Sequence of the first protein:
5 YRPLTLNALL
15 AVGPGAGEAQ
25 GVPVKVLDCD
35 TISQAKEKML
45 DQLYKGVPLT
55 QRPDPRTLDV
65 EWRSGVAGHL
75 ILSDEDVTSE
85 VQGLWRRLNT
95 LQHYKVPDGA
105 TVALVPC

The following describes two proteins that form a bound complex.

Sequence of the second protein:
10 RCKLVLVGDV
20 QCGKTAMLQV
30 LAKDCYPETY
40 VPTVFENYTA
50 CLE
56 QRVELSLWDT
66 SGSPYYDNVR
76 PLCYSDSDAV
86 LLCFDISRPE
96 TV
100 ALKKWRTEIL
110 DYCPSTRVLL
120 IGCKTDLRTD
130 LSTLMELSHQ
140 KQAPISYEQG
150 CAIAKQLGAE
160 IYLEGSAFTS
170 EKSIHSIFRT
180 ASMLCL

Contacts between the two chains:
Residue E45 in the second protein contacts residue G72 in the first protein (closest heavy-atom distance 3.2 Å).
Residue F44 in the second protein is in contact with residue L74 in the first protein (closest heavy-atom distance 3.8 Å).
Residue E45 in the second protein interacts with residue V70 in the first protein (closest heavy-atom distance 2.7 Å).
Residue L77 in the second protein contacts residue D80 in the first protein (closest heavy-atom distance 3.5 Å).
Residue Y71 in the second protein is in contact with residue K99 in the first protein (closest heavy-atom distance 3.7 Å).
Residue V43 in the second protein is in contact with residue W66 in the first protein (closest heavy-atom distance 4.0 Å).
Residue L77 in the second protein is in contact with residue I75 in the first protein (closest heavy-atom distance 3.3 Å).
Residue N46 in the second protein contacts residue A71 in the first protein (closest heavy-atom distance 3.5 Å).
Residue W63 in the second protein contacts residue A71 in the first protein (closest heavy-atom distance 4.9 Å).
Residue Y71 in the second protein interacts with residue Y98 in the first protein (closest heavy-atom distance 4.3 Å).
Residue N73 in the second protein interacts with residue K99 in the first protein (closest heavy-atom distance 3.9 Å).
Residue L77 in the second protein contacts residue Y98 in the first protein (closest heavy-atom distance 3.7 Å).
Residue N73 in the second protein interacts with residue Y98 in the first protein (closest heavy-atom distance 3.8 Å).
Residue F44 in the second protein is in contact with residue G72 in the first protein (closest heavy-atom distance 3.6 Å).
Residue N73 in the second protein is in contact with residue H97 in the first protein (closest heavy-atom distance 2.8 Å).
Residue Y71 in the second protein contacts residue W66 in the first protein (closest heavy-atom distance 4.8 Å).
Residue V43 in the second protein is in contact with residue S68 in the first protein (closest heavy-atom distance 4.4 Å).
Residue W63 in the second protein is in contact with residue G72 in the first protein (closest heavy-atom distance 4.4 Å).
Residue Y111 in the second protein interacts with residue T82 in the first protein (closest heavy-atom distance 4.2 Å).
Residue L77 in the second protein contacts residue V81 in the first protein (closest heavy-atom distance 4.8 Å).
Residue N46 in the second protein interacts with residue H73 in the first protein (closest heavy-atom distance 4.6 Å).
Residue Y70 in the second protein is in contact with residue K99 in the first protein (closest heavy-atom distance 3.5 Å).
Residue F44 in the second protein contacts residue W66 in the first protein (closest heavy-atom distance 3.6 Å).
Residue Y111 in the second protein contacts residue V81 in the first protein (closest heavy-atom distance 3.4 Å).
Residue V74 in the second protein is in contact with residue L74 in the first protein (closest heavy-atom distance 3.5 Å).
Residue W63 in the second protein is in contact with residue H73 in the first protein (closest heavy-atom distance 3.2 Å).
Residue P76 in the second protein contacts residue T82 in the first protein (closest heavy-atom distance 4.2 Å).
Residue V74 in the second protein is in contact with residue Y98 in the first protein (closest heavy-atom distance 3.9 Å).
Residue F44 in the second protein is in contact with residue R67 in the first protein (closest heavy-atom distance 4.9 Å).
Residue L77 in the second protein contacts residue T82 in the first protein (closest heavy-atom distance 3.7 Å).
Residue F44 in the second protein contacts residue S68 in the first protein (closest heavy-atom distance 3.5 Å).
Residue N46 in the second protein interacts with residue G72 in the first protein (closest heavy-atom distance 4.2 Å).
Residue L77 in the second protein interacts with residue L76 in the first protein (closest heavy-atom distance 4.0 Å).
Residue V74 in the second protein interacts with residue L76 in the first protein (closest heavy-atom distance 4.7 Å).
Residue W63 in the second protein is in contact with residue L74 in the first protein (closest heavy-atom distance 4.2 Å).
Residue V74 in the second protein interacts with residue W66 in the first protein (closest heavy-atom distance 3.7 Å).
Residue F44 in the second protein interacts with residue G69 in the first protein (closest heavy-atom distance 4.6 Å).
Residue C78 in the second protein is in contact with residue L74 in the first protein (closest heavy-atom distance 3.9 Å).
Residue L77 in the second protein is in contact with residue L74 in the first protein (closest heavy-atom distance 3.7 Å).
Residue E45 in the second protein is in contact with residue S68 in the first protein (closest heavy-atom distance 4.3 Å).
Residue E45 in the second protein interacts with residue G69 in the first protein (closest heavy-atom distance 3.6 Å).
Residue E45 in the second protein interacts with residue A71 in the first protein (closest heavy-atom distance 2.8 Å).
Residue N73 in the second protein contacts residue T82 in the first protein (closest heavy-atom distance 3.2 Å).
Residue F44 in the second protein interacts with residue H73 in the first protein (closest heavy-atom distance 3.5 Å).